Sequence of chain A:
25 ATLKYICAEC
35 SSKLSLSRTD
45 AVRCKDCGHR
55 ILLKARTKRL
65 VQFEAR

This data describes a binding interaction between two proteins.

Contacts between the two chains:
Residue E52 in chain B interacts with residue R60 in chain A (closest heavy-atom distance 4.6 Å).
Residue S48 in chain B is in contact with residue A69 in chain A (closest heavy-atom distance 3.8 Å).
Residue E61 in chain B contacts residue F67 in chain A (closest heavy-atom distance 3.8 Å).
Residue N54 in chain B interacts with residue R60 in chain A (closest heavy-atom distance 4.0 Å).
Residue E50 in chain B contacts residue F67 in chain A (closest heavy-atom distance 4.6 Å).
Residue H65 in chain B is in contact with residue A69 in chain A (closest heavy-atom distance 3.6 Å).
Residue S48 in chain B is in contact with residue Q66 in chain A (closest heavy-atom distance 3.8 Å).
Residue D47 in chain B contacts residue A69 in chain A (closest heavy-atom distance 3.3 Å).
Residue E166 in chain B is in contact with residue R70 in chain A (closest heavy-atom distance 2.4 Å).
Residue D60 in chain B interacts with residue R60 in chain A (closest heavy-atom distance 3.3 Å).
Residue E50 in chain B interacts with residue Q66 in chain A (closest heavy-atom distance 4.4 Å).
Residue A64 in chain B is in contact with residue F67 in chain A (closest heavy-atom distance 4.1 Å).
Residue D60 in chain B is in contact with residue F67 in chain A (closest heavy-atom distance 3.4 Å).
Residue V49 in chain B is in contact with residue A69 in chain A (closest heavy-atom distance 4.8 Å).
Residue D47 in chain B is in contact with residue F67 in chain A (closest heavy-atom distance 4.3 Å).
Residue K169 in chain B interacts with residue A69 in chain A (closest heavy-atom distance 3.2 Å).
Residue W170 in chain B interacts with residue R70 in chain A (closest heavy-atom distance 3.7 Å).
Residue D47 in chain B is in contact with residue E68 in chain A (closest heavy-atom distance 4.5 Å).
Residue E50 in chain B contacts residue L64 in chain A (closest heavy-atom distance 4.3 Å).
Residue A64 in chain B contacts residue A69 in chain A (closest heavy-atom distance 3.8 Å).
Residue V49 in chain B interacts with residue Q66 in chain A (closest heavy-atom distance 3.4 Å).
Residue V49 in chain B contacts residue F67 in chain A (closest heavy-atom distance 2.5 Å).
Residue V51 in chain B is in contact with residue F67 in chain A (closest heavy-atom distance 3.9 Å).
Residue V51 in chain B contacts residue R60 in chain A (closest heavy-atom distance 3.7 Å).
Residue E52 in chain B interacts with residue L64 in chain A (closest heavy-atom distance 3.7 Å).
Residue I46 in chain B is in contact with residue A69 in chain A (closest heavy-atom distance 3.0 Å).
Residue V49 in chain B is in contact with residue V65 in chain A (closest heavy-atom distance 3.9 Å).
Residue G68 in chain B interacts with residue A69 in chain A (closest heavy-atom distance 4.0 Å).
Residue D47 in chain B contacts residue R70 in chain A (closest heavy-atom distance 3.4 Å).
Residue H167 in chain B interacts with residue R70 in chain A (closest heavy-atom distance 2.9 Å).
Residue V51 in chain B interacts with residue V65 in chain A (closest heavy-atom distance 3.2 Å).
Residue V51 in chain B contacts residue L64 in chain A (closest heavy-atom distance 3.4 Å).
Residue K169 in chain B is in contact with residue R70 in chain A (closest heavy-atom distance 3.6 Å).
Residue S48 in chain B contacts residue F67 in chain A (closest heavy-atom distance 3.5 Å).
Residue A64 in chain B contacts residue E68 in chain A (closest heavy-atom distance 4.4 Å).
Residue H65 in chain B is in contact with residue R70 in chain A (closest heavy-atom distance 3.8 Å).
Residue E50 in chain B is in contact with residue V65 in chain A (closest heavy-atom distance 3.5 Å).

Sequence of chain B:
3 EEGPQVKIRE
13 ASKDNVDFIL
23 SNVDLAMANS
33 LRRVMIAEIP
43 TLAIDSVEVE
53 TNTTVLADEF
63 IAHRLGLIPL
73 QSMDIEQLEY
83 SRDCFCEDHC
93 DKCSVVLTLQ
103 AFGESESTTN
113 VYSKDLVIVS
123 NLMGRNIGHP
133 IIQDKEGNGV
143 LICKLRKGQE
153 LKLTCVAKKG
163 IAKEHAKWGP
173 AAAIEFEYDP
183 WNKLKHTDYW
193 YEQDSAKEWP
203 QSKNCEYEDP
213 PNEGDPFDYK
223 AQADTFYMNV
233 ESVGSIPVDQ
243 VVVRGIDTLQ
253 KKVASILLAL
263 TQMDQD